Interface contacts:
Residue H136 in the first protein is in contact with residue L173 in the second protein (closest heavy-atom distance 3.1 Å).
Residue F138 in the first protein is in contact with residue Y172 in the second protein (closest heavy-atom distance 4.6 Å).
Residue F138 in the first protein interacts with residue L173 in the second protein (closest heavy-atom distance 3.2 Å).
Residue F138 in the first protein interacts with residue A174 in the second protein (closest heavy-atom distance 3.5 Å).
Residue V151 in the first protein interacts with residue Y172 in the second protein (closest heavy-atom distance 4.1 Å).
Residue V146 in the first protein is in contact with residue R176 in the second protein (closest heavy-atom distance 4.1 Å).
Residue F139 in the first protein interacts with residue V175 in the second protein (closest heavy-atom distance 3.4 Å).
Residue F138 in the first protein interacts with residue V175 in the second protein (closest heavy-atom distance 2.9 Å).
Residue V137 in the first protein contacts residue V175 in the second protein (closest heavy-atom distance 4.0 Å).
Residue F140 in the first protein contacts residue R176 in the second protein (closest heavy-atom distance 3.4 Å).
Residue F138 in the first protein is in contact with residue R176 in the second protein (closest heavy-atom distance 5.0 Å).
Residue D141 in the first protein is in contact with residue K178 in the second protein (closest heavy-atom distance 4.7 Å).
Residue K143 in the first protein is in contact with residue R176 in the second protein (closest heavy-atom distance 3.5 Å).
Residue R168 in the first protein contacts residue Y172 in the second protein (closest heavy-atom distance 3.2 Å).
Residue V146 in the first protein interacts with residue A174 in the second protein (closest heavy-atom distance 4.2 Å).
Residue F140 in the first protein is in contact with residue V175 in the second protein (closest heavy-atom distance 3.5 Å).
Residue H136 in the first protein is in contact with residue S171 in the second protein (closest heavy-atom distance 3.6 Å).
Residue D141 in the first protein is in contact with residue R176 in the second protein (closest heavy-atom distance 3.6 Å).
Residue T142 in the first protein interacts with residue R176 in the second protein (closest heavy-atom distance 4.8 Å).
Residue K135 in the first protein is in contact with residue S171 in the second protein (closest heavy-atom distance 3.7 Å).
Residue N134 in the first protein is in contact with residue S171 in the second protein (closest heavy-atom distance 3.6 Å).
Residue F140 in the first protein is in contact with residue K178 in the second protein (closest heavy-atom distance 4.9 Å).
Residue V162 in the first protein contacts residue Y172 in the second protein (closest heavy-atom distance 4.8 Å).
Residue H136 in the first protein interacts with residue Y172 in the second protein (closest heavy-atom distance 3.5 Å).
Residue F139 in the first protein contacts residue L177 in the second protein (closest heavy-atom distance 3.6 Å).
Residue V165 in the first protein interacts with residue Y172 in the second protein (closest heavy-atom distance 3.2 Å).
Residue D141 in the first protein is in contact with residue L177 in the second protein (closest heavy-atom distance 5.0 Å).
Residue V146 in the first protein interacts with residue V175 in the second protein (closest heavy-atom distance 4.8 Å).
Residue V137 in the first protein contacts residue L173 in the second protein (closest heavy-atom distance 3.3 Å).
Residue F149 in the first protein interacts with residue A174 in the second protein (closest heavy-atom distance 3.6 Å).
Residue F140 in the first protein interacts with residue A174 in the second protein (closest heavy-atom distance 4.3 Å).
Residue F140 in the first protein is in contact with residue L177 in the second protein (closest heavy-atom distance 3.0 Å).

Sequence of the first protein:
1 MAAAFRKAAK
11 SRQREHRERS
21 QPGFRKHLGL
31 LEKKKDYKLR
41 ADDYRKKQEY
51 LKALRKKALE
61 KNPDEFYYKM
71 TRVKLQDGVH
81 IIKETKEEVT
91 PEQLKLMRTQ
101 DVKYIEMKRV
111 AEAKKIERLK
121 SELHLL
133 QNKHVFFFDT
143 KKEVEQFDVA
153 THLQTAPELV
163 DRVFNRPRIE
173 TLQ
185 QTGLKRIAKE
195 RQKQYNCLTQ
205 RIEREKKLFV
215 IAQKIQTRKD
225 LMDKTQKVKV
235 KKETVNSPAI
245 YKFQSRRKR

Sequence of the second protein:
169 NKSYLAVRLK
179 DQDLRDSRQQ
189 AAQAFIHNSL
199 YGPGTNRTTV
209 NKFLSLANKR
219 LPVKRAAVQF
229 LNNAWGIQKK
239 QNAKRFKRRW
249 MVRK

These two protein chains interact to form a complex.